This data describes a binding interaction between two proteins.

Sequence of chain B:
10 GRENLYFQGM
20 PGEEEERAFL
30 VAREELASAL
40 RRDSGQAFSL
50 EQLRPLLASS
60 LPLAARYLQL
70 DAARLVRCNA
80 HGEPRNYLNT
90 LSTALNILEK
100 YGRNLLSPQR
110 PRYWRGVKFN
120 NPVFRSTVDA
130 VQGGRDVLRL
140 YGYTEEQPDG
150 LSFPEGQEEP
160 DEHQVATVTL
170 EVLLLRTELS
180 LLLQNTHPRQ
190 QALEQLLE

Interface contacts:
Residue E50 in chain A is in contact with residue E50 in chain B (closest heavy-atom distance 4.2 Å).
Residue R53 in chain A contacts residue R53 in chain B (closest heavy-atom distance 2.9 Å).

Sequence of chain A:
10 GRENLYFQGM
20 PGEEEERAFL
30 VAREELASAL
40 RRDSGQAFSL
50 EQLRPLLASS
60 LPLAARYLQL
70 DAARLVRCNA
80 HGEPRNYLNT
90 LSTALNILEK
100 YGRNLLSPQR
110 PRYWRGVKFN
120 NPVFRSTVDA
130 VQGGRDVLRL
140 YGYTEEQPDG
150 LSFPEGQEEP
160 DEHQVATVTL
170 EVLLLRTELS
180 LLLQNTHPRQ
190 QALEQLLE